Residue-level contacts at the interface:
Residue S77 in chain B is in contact with residue Y12 in chain A (closest heavy-atom distance 2.9 Å).
Residue R156 in chain B contacts residue Y10 in chain A (closest heavy-atom distance 3.9 Å).
Residue S77 in chain B is in contact with residue V11 in chain A (closest heavy-atom distance 3.5 Å).
Residue Y123 in chain B is in contact with residue Y12 in chain A (closest heavy-atom distance 3.9 Å).
Residue R62 in chain B interacts with residue C1 in chain A (closest heavy-atom distance 2.7 Å).
Residue Q72 in chain B interacts with residue M7 in chain A (closest heavy-atom distance 4.2 Å).
Residue Q96 in chain B interacts with residue Y12 in chain A (closest heavy-atom distance 4.6 Å).
Residue T73 in chain B contacts residue V11 in chain A (closest heavy-atom distance 3.8 Å).
Residue N63 in chain B contacts residue P2 in chain A (closest heavy-atom distance 3.1 Å).
Residue W147 in chain B contacts residue Y10 in chain A (closest heavy-atom distance 3.4 Å).
Residue Y7 in chain B interacts with residue C1 in chain A (closest heavy-atom distance 3.0 Å).
Residue Y9 in chain B is in contact with residue P2 in chain A (closest heavy-atom distance 3.8 Å).
Residue T73 in chain B contacts residue E5 in chain A (closest heavy-atom distance 4.5 Å).
Residue Y74 in chain B is in contact with residue Y12 in chain A (closest heavy-atom distance 3.2 Å).
Residue Y99 in chain B interacts with residue E5 in chain A (closest heavy-atom distance 4.3 Å).
Residue K146 in chain B interacts with residue V11 in chain A (closest heavy-atom distance 4.2 Å).
Residue T69 in chain B is in contact with residue E5 in chain A (closest heavy-atom distance 3.5 Å).
Residue Y84 in chain B contacts residue Y12 in chain A (closest heavy-atom distance 2.8 Å).
Residue I66 in chain B interacts with residue P2 in chain A (closest heavy-atom distance 3.8 Å).
Residue W147 in chain B contacts residue V11 in chain A (closest heavy-atom distance 3.0 Å).
Residue R97 in chain B interacts with residue E5 in chain A (closest heavy-atom distance 2.7 Å).
Residue T69 in chain B interacts with residue M7 in chain A (closest heavy-atom distance 4.5 Å).
Residue Q155 in chain B interacts with residue Y10 in chain A (closest heavy-atom distance 3.4 Å).
Residue Y159 in chain B interacts with residue P2 in chain A (closest heavy-atom distance 3.8 Å).
Residue F67 in chain B interacts with residue P2 in chain A (closest heavy-atom distance 3.7 Å).
Residue W147 in chain B interacts with residue I9 in chain A (closest heavy-atom distance 4.1 Å).
Residue Y99 in chain B interacts with residue P2 in chain A (closest heavy-atom distance 3.2 Å).
Residue T73 in chain B contacts residue Y10 in chain A (closest heavy-atom distance 4.2 Å).
Residue Y99 in chain B contacts residue S3 in chain A (closest heavy-atom distance 3.0 Å).
Residue N63 in chain B interacts with residue C1 in chain A (closest heavy-atom distance 3.8 Å).
Residue A150 in chain B contacts residue I9 in chain A (closest heavy-atom distance 3.9 Å).
Residue Q65 in chain B interacts with residue Q4 in chain A (closest heavy-atom distance 2.8 Å).
Residue Y159 in chain B contacts residue S3 in chain A (closest heavy-atom distance 3.5 Å).
Residue N70 in chain B contacts residue E5 in chain A (closest heavy-atom distance 4.1 Å).
Residue T143 in chain B is in contact with residue Y12 in chain A (closest heavy-atom distance 2.7 Å).
Residue Y171 in chain B interacts with residue C1 in chain A (closest heavy-atom distance 2.7 Å).
Residue R97 in chain B contacts residue Y12 in chain A (closest heavy-atom distance 3.8 Å).
Residue I66 in chain B interacts with residue Q4 in chain A (closest heavy-atom distance 3.5 Å).
Residue L81 in chain B interacts with residue Y12 in chain A (closest heavy-atom distance 3.6 Å).
Residue W167 in chain B is in contact with residue C1 in chain A (closest heavy-atom distance 3.8 Å).
Residue I66 in chain B contacts residue S3 in chain A (closest heavy-atom distance 3.5 Å).
Residue N80 in chain B interacts with residue Y12 in chain A (closest heavy-atom distance 3.0 Å).
Residue I95 in chain B contacts residue Y12 in chain A (closest heavy-atom distance 3.9 Å).
Residue V152 in chain B interacts with residue Y10 in chain A (closest heavy-atom distance 3.9 Å).
Residue Q155 in chain B interacts with residue I9 in chain A (closest heavy-atom distance 3.6 Å).
Residue Y59 in chain B interacts with residue C1 in chain A (closest heavy-atom distance 4.2 Å).
Residue Y159 in chain B interacts with residue C1 in chain A (closest heavy-atom distance 2.6 Å).
Residue R156 in chain B is in contact with residue E5 in chain A (closest heavy-atom distance 3.8 Å).
Residue K146 in chain B interacts with residue Y12 in chain A (closest heavy-atom distance 2.9 Å).
Residue M5 in chain B interacts with residue C1 in chain A (closest heavy-atom distance 3.9 Å).
Residue S116 in chain B is in contact with residue Y12 in chain A (closest heavy-atom distance 2.7 Å).
Residue R97 in chain B contacts residue S3 in chain A (closest heavy-atom distance 4.3 Å).
Residue W147 in chain B is in contact with residue Y12 in chain A (closest heavy-atom distance 3.8 Å).
Residue N80 in chain B interacts with residue V11 in chain A (closest heavy-atom distance 3.6 Å).
Residue E76 in chain B interacts with residue M7 in chain A (closest heavy-atom distance 3.0 Å).
Residue V152 in chain B interacts with residue I9 in chain A (closest heavy-atom distance 3.4 Å).
Residue Y7 in chain B contacts residue P2 in chain A (closest heavy-atom distance 3.3 Å).
Residue E76 in chain B is in contact with residue V11 in chain A (closest heavy-atom distance 3.8 Å).
Residue R156 in chain B is in contact with residue S3 in chain A (closest heavy-atom distance 3.0 Å).
Residue T73 in chain B is in contact with residue M7 in chain A (closest heavy-atom distance 3.1 Å).

Sequence of chain B:
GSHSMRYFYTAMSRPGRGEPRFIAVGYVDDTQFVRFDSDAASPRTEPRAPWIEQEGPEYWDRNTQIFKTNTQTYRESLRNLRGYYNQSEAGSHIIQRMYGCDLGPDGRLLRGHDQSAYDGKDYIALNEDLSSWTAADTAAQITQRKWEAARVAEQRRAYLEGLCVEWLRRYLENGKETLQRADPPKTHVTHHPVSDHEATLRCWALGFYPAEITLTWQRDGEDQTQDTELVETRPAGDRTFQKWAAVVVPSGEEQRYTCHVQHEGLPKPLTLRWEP

Sequence of chain A:
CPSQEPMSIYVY

The following describes two proteins that form a bound complex.